These two protein chains interact to form a complex.

Sequence of protein 2:
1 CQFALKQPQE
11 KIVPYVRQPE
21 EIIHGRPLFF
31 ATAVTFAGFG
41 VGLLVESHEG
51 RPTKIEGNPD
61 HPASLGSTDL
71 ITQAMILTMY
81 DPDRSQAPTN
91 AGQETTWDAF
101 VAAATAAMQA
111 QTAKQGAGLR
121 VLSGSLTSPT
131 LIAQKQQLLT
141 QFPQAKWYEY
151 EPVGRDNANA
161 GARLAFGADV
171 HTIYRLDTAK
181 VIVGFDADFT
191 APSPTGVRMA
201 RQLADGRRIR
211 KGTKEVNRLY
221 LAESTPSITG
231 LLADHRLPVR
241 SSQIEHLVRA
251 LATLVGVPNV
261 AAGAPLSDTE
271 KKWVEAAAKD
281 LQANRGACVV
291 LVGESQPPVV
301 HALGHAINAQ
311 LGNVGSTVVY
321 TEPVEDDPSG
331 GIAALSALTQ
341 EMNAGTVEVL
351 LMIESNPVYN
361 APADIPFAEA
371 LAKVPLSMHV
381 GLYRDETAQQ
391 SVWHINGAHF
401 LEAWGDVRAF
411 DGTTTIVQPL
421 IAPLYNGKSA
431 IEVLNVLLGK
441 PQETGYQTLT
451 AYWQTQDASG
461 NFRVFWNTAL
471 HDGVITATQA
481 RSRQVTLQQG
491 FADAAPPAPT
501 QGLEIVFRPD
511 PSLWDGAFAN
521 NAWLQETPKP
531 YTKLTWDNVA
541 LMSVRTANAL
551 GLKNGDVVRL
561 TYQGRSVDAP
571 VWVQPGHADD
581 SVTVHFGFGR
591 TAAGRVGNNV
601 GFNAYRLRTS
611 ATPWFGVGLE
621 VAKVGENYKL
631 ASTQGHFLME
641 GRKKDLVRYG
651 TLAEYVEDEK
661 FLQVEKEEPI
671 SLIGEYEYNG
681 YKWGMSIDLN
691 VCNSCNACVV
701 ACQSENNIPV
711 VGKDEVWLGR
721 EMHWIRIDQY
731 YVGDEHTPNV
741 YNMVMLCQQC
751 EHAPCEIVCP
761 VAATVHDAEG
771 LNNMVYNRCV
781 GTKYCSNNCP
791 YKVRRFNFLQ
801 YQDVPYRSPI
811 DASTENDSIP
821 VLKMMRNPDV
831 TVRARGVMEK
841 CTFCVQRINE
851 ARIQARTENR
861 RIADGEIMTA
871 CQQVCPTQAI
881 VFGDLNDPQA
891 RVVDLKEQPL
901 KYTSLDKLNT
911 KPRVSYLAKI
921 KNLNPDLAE

Residue-level contacts at the interface:
Residue Y676 in protein 2 is in contact with residue R104 in protein 1 (closest heavy-atom distance 3.1 Å).
Residue I757 in protein 2 interacts with residue R104 in protein 1 (closest heavy-atom distance 3.4 Å).
Residue I757 in protein 2 interacts with residue G102 in protein 1 (closest heavy-atom distance 3.7 Å).
Residue H766 in protein 2 interacts with residue G103 in protein 1 (closest heavy-atom distance 4.2 Å).
Residue I673 in protein 2 interacts with residue R104 in protein 1 (closest heavy-atom distance 3.5 Å).
Residue H766 in protein 2 is in contact with residue G102 in protein 1 (closest heavy-atom distance 3.9 Å).
Residue D767 in protein 2 contacts residue N100 in protein 1 (closest heavy-atom distance 4.1 Å).
Residue Y676 in protein 2 is in contact with residue L106 in protein 1 (closest heavy-atom distance 3.4 Å).
Residue Y676 in protein 2 interacts with residue N100 in protein 1 (closest heavy-atom distance 3.4 Å).
Residue V765 in protein 2 interacts with residue I101 in protein 1 (closest heavy-atom distance 3.8 Å).
Residue I673 in protein 2 is in contact with residue G102 in protein 1 (closest heavy-atom distance 3.9 Å).
Residue H752 in protein 2 contacts residue R104 in protein 1 (closest heavy-atom distance 3.8 Å).
Residue A753 in protein 2 is in contact with residue G102 in protein 1 (closest heavy-atom distance 3.4 Å).
Residue A762 in protein 2 interacts with residue L99 in protein 1 (closest heavy-atom distance 4.1 Å).
Residue V765 in protein 2 contacts residue N100 in protein 1 (closest heavy-atom distance 3.8 Å).
Residue E756 in protein 2 is in contact with residue N100 in protein 1 (closest heavy-atom distance 3.6 Å).
Residue H752 in protein 2 interacts with residue G102 in protein 1 (closest heavy-atom distance 3.4 Å).
Residue H752 in protein 2 contacts residue G103 in protein 1 (closest heavy-atom distance 4.4 Å).
Residue C759 in protein 2 interacts with residue I101 in protein 1 (closest heavy-atom distance 4.7 Å).
Residue G674 in protein 2 contacts residue G103 in protein 1 (closest heavy-atom distance 4.8 Å).
Residue H766 in protein 2 interacts with residue I101 in protein 1 (closest heavy-atom distance 4.8 Å).
Residue Y676 in protein 2 interacts with residue P105 in protein 1 (closest heavy-atom distance 4.0 Å).
Residue I757 in protein 2 is in contact with residue I101 in protein 1 (closest heavy-atom distance 4.1 Å).
Residue A762 in protein 2 interacts with residue I101 in protein 1 (closest heavy-atom distance 3.8 Å).
Residue I673 in protein 2 interacts with residue G103 in protein 1 (closest heavy-atom distance 3.5 Å).
Residue Y676 in protein 2 is in contact with residue L99 in protein 1 (closest heavy-atom distance 4.5 Å).
Residue A753 in protein 2 is in contact with residue G103 in protein 1 (closest heavy-atom distance 4.8 Å).
Residue T764 in protein 2 is in contact with residue I101 in protein 1 (closest heavy-atom distance 3.3 Å).
Residue Y678 in protein 2 is in contact with residue N100 in protein 1 (closest heavy-atom distance 3.1 Å).
Residue E751 in protein 2 interacts with residue G102 in protein 1 (closest heavy-atom distance 3.8 Å).
Residue E756 in protein 2 interacts with residue G102 in protein 1 (closest heavy-atom distance 2.5 Å).
Residue H766 in protein 2 interacts with residue N100 in protein 1 (closest heavy-atom distance 2.8 Å).
Residue E751 in protein 2 interacts with residue G103 in protein 1 (closest heavy-atom distance 3.7 Å).
Residue Y676 in protein 2 is in contact with residue G103 in protein 1 (closest heavy-atom distance 3.6 Å).
Residue E675 in protein 2 is in contact with residue G103 in protein 1 (closest heavy-atom distance 4.8 Å).
Residue P754 in protein 2 contacts residue R104 in protein 1 (closest heavy-atom distance 4.6 Å).
Residue A753 in protein 2 interacts with residue R104 in protein 1 (closest heavy-atom distance 3.7 Å).
Residue V765 in protein 2 is in contact with residue L99 in protein 1 (closest heavy-atom distance 3.8 Å).
Residue I673 in protein 2 interacts with residue P105 in protein 1 (closest heavy-atom distance 3.4 Å).
Residue E756 in protein 2 is in contact with residue I101 in protein 1 (closest heavy-atom distance 3.3 Å).
Residue E756 in protein 2 interacts with residue G103 in protein 1 (closest heavy-atom distance 4.5 Å).

Sequence of protein 1:
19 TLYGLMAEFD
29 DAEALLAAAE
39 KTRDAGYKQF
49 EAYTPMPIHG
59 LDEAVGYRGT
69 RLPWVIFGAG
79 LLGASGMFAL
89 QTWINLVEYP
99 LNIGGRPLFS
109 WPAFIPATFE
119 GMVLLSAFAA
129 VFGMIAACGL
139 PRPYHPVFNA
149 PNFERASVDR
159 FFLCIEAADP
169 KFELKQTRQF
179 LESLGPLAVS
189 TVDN